Sequence of chain A:
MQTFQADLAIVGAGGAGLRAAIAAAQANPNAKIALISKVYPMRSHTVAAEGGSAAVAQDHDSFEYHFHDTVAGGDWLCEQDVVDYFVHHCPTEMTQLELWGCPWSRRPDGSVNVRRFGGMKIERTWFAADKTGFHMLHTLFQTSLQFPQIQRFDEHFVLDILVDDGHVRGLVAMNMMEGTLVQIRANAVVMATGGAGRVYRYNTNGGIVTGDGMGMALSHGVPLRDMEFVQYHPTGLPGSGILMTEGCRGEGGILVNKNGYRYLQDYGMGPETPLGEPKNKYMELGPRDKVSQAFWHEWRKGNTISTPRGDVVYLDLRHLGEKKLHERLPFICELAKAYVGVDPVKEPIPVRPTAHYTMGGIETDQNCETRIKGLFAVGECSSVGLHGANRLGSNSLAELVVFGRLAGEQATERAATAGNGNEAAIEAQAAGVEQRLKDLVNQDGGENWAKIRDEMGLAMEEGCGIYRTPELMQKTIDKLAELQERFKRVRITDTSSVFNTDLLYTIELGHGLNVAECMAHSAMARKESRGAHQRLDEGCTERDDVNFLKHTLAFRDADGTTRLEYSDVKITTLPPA

Residue-level contacts at the interface:
Residue M177 in chain A is in contact with residue R4 in chain B (closest heavy-atom distance 3.5 Å).
Residue V498 in chain A interacts with residue R4 in chain B (closest heavy-atom distance 4.0 Å).
Residue E178 in chain A interacts with residue R4 in chain B (closest heavy-atom distance 2.9 Å).
Residue E178 in chain A interacts with residue K3 in chain B (closest heavy-atom distance 4.5 Å).
Residue V498 in chain A is in contact with residue K3 in chain B (closest heavy-atom distance 3.8 Å).
Residue E178 in chain A contacts residue T2 in chain B (closest heavy-atom distance 3.0 Å).
Residue S497 in chain A interacts with residue K3 in chain B (closest heavy-atom distance 2.6 Å).

This data describes a binding interaction between two proteins.

Sequence of chain B:
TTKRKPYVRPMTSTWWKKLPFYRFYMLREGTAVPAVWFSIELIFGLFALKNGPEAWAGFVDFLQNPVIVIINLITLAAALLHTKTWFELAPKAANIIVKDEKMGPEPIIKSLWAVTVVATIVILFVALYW